Sequence of protein 2:
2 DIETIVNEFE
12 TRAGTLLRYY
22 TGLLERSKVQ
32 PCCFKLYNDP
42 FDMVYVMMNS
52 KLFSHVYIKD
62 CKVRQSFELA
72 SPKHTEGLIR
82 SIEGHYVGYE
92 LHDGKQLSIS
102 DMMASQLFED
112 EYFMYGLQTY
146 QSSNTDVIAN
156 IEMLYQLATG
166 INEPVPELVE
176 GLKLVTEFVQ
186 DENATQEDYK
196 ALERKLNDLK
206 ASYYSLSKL

These two protein chains interact to form a complex.

Contacts between the two chains:
Residue G23 in protein 1 interacts with residue P73 in protein 2 (closest heavy-atom distance 3.4 Å).
Residue I80 in protein 1 interacts with residue F10 in protein 2 (closest heavy-atom distance 3.7 Å).
Residue E84 in protein 1 contacts residue I83 in protein 2 (closest heavy-atom distance 4.2 Å).
Residue I80 in protein 1 is in contact with residue G15 in protein 2 (closest heavy-atom distance 3.6 Å).
Residue E84 in protein 1 contacts residue F10 in protein 2 (closest heavy-atom distance 3.5 Å).
Residue E84 in protein 1 contacts residue Y87 in protein 2 (closest heavy-atom distance 3.5 Å).
Residue E77 in protein 1 is in contact with residue R19 in protein 2 (closest heavy-atom distance 3.0 Å).
Residue Y21 in protein 1 interacts with residue T22 in protein 2 (closest heavy-atom distance 4.7 Å).
Residue F10 in protein 1 contacts residue E84 in protein 2 (closest heavy-atom distance 3.5 Å).
Residue P73 in protein 1 contacts residue T22 in protein 2 (closest heavy-atom distance 3.2 Å).
Residue I80 in protein 1 is in contact with residue L18 in protein 2 (closest heavy-atom distance 4.0 Å).
Residue I80 in protein 1 is in contact with residue I83 in protein 2 (closest heavy-atom distance 4.2 Å).
Residue T22 in protein 1 interacts with residue T76 in protein 2 (closest heavy-atom distance 3.3 Å).
Residue E26 in protein 1 is in contact with residue P73 in protein 2 (closest heavy-atom distance 4.0 Å).
Residue E84 in protein 1 interacts with residue T12 in protein 2 (closest heavy-atom distance 2.6 Å).
Residue F10 in protein 1 interacts with residue R81 in protein 2 (closest heavy-atom distance 4.1 Å).
Residue L25 in protein 1 is in contact with residue L25 in protein 2 (closest heavy-atom distance 4.6 Å).
Residue Y87 in protein 1 interacts with residue V88 in protein 2 (closest heavy-atom distance 3.2 Å).
Residue V88 in protein 1 interacts with residue Y87 in protein 2 (closest heavy-atom distance 3.5 Å).
Residue R19 in protein 1 is in contact with residue K74 in protein 2 (closest heavy-atom distance 3.0 Å).
Residue E11 in protein 1 interacts with residue V88 in protein 2 (closest heavy-atom distance 4.3 Å).
Residue E84 in protein 1 contacts residue E11 in protein 2 (closest heavy-atom distance 2.8 Å).
Residue T76 in protein 1 interacts with residue T22 in protein 2 (closest heavy-atom distance 3.4 Å).
Residue E26 in protein 1 is in contact with residue L25 in protein 2 (closest heavy-atom distance 3.8 Å).
Residue E84 in protein 1 is in contact with residue G15 in protein 2 (closest heavy-atom distance 4.8 Å).
Residue E26 in protein 1 interacts with residue S51 in protein 2 (closest heavy-atom distance 4.8 Å).
Residue H75 in protein 1 contacts residue R19 in protein 2 (closest heavy-atom distance 4.3 Å).
Residue F10 in protein 1 contacts residue E77 in protein 2 (closest heavy-atom distance 3.6 Å).
Residue R19 in protein 1 is in contact with residue I80 in protein 2 (closest heavy-atom distance 3.7 Å).
Residue Y87 in protein 1 contacts residue Y87 in protein 2 (closest heavy-atom distance 3.4 Å).
Residue L25 in protein 1 is in contact with residue T22 in protein 2 (closest heavy-atom distance 4.8 Å).
Residue T76 in protein 1 interacts with residue R19 in protein 2 (closest heavy-atom distance 3.4 Å).
Residue E11 in protein 1 interacts with residue E84 in protein 2 (closest heavy-atom distance 3.3 Å).
Residue R19 in protein 1 interacts with residue H75 in protein 2 (closest heavy-atom distance 4.2 Å).
Residue R81 in protein 1 contacts residue F10 in protein 2 (closest heavy-atom distance 3.8 Å).
Residue T22 in protein 1 interacts with residue T22 in protein 2 (closest heavy-atom distance 3.5 Å).
Residue P73 in protein 1 interacts with residue R19 in protein 2 (closest heavy-atom distance 4.7 Å).
Residue K74 in protein 1 interacts with residue G23 in protein 2 (closest heavy-atom distance 4.2 Å).
Residue L18 in protein 1 contacts residue L18 in protein 2 (closest heavy-atom distance 4.4 Å).
Residue R19 in protein 1 is in contact with residue E77 in protein 2 (closest heavy-atom distance 2.7 Å).
Residue T76 in protein 1 interacts with residue L18 in protein 2 (closest heavy-atom distance 4.3 Å).
Residue K74 in protein 1 is in contact with residue R19 in protein 2 (closest heavy-atom distance 3.3 Å).
Residue L18 in protein 1 interacts with residue I80 in protein 2 (closest heavy-atom distance 4.3 Å).
Residue I83 in protein 1 contacts residue I80 in protein 2 (closest heavy-atom distance 4.1 Å).
Residue I80 in protein 1 is in contact with residue R19 in protein 2 (closest heavy-atom distance 3.7 Å).
Residue F10 in protein 1 contacts residue I80 in protein 2 (closest heavy-atom distance 3.6 Å).
Residue I83 in protein 1 interacts with residue Y87 in protein 2 (closest heavy-atom distance 5.0 Å).
Residue I83 in protein 1 interacts with residue E84 in protein 2 (closest heavy-atom distance 4.7 Å).
Residue T22 in protein 1 interacts with residue P73 in protein 2 (closest heavy-atom distance 3.3 Å).
Residue R19 in protein 1 contacts residue T76 in protein 2 (closest heavy-atom distance 3.5 Å).
Residue G15 in protein 1 contacts residue I80 in protein 2 (closest heavy-atom distance 3.6 Å).
Residue Y87 in protein 1 contacts residue E84 in protein 2 (closest heavy-atom distance 3.5 Å).
Residue P73 in protein 1 contacts residue G23 in protein 2 (closest heavy-atom distance 3.1 Å).
Residue V88 in protein 1 interacts with residue E11 in protein 2 (closest heavy-atom distance 3.6 Å).
Residue L18 in protein 1 interacts with residue T76 in protein 2 (closest heavy-atom distance 4.5 Å).
Residue R19 in protein 1 is in contact with residue P73 in protein 2 (closest heavy-atom distance 4.7 Å).
Residue E77 in protein 1 is in contact with residue F10 in protein 2 (closest heavy-atom distance 3.5 Å).
Residue T12 in protein 1 interacts with residue E84 in protein 2 (closest heavy-atom distance 3.4 Å).
Residue G23 in protein 1 interacts with residue K74 in protein 2 (closest heavy-atom distance 4.1 Å).
Residue I83 in protein 1 contacts residue I83 in protein 2 (closest heavy-atom distance 3.6 Å).

Sequence of protein 1:
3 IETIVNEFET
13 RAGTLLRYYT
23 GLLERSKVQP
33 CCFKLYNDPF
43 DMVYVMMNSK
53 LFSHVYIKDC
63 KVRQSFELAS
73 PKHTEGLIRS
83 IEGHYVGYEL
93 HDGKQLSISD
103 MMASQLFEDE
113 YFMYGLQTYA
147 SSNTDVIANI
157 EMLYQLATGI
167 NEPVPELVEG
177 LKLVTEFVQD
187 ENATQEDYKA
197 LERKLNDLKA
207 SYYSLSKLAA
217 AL